Sequence of chain A:
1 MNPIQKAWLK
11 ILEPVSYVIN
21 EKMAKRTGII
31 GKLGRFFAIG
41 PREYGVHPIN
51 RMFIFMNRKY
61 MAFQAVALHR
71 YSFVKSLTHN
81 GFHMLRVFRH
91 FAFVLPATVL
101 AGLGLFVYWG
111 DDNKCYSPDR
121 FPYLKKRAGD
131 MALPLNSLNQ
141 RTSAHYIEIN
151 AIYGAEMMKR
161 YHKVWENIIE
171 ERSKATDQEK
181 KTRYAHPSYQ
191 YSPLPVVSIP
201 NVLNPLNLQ

The following describes two proteins that form a bound complex.

Interface contacts:
Residue L85 in chain A interacts with residue D221 in chain B (closest heavy-atom distance 3.0 Å).
Residue R70 in chain A is in contact with residue Y187 in chain B (closest heavy-atom distance 4.6 Å).
Residue F82 in chain A is in contact with residue D220 in chain B (closest heavy-atom distance 4.2 Å).
Residue F82 in chain A interacts with residue A219 in chain B (closest heavy-atom distance 4.0 Å).
Residue H69 in chain A contacts residue H185 in chain B (closest heavy-atom distance 3.1 Å).
Residue L85 in chain A interacts with residue K223 in chain B (closest heavy-atom distance 4.2 Å).
Residue A65 in chain A contacts residue H185 in chain B (closest heavy-atom distance 3.8 Å).
Residue R86 in chain A is in contact with residue D221 in chain B (closest heavy-atom distance 4.7 Å).
Residue H69 in chain A interacts with residue E183 in chain B (closest heavy-atom distance 4.2 Å).
Residue V66 in chain A is in contact with residue H185 in chain B (closest heavy-atom distance 3.5 Å).
Residue L85 in chain A interacts with residue C224 in chain B (closest heavy-atom distance 3.8 Å).
Residue H83 in chain A is in contact with residue A219 in chain B (closest heavy-atom distance 3.7 Å).
Residue L85 in chain A interacts with residue A225 in chain B (closest heavy-atom distance 4.1 Å).
Residue Y71 in chain A contacts residue H217 in chain B (closest heavy-atom distance 4.8 Å).
Residue V66 in chain A is in contact with residue Y187 in chain B (closest heavy-atom distance 5.0 Å).
Residue Y71 in chain A interacts with residue A219 in chain B (closest heavy-atom distance 3.6 Å).
Residue R70 in chain A contacts residue H185 in chain B (closest heavy-atom distance 3.9 Å).

Sequence of chain B:
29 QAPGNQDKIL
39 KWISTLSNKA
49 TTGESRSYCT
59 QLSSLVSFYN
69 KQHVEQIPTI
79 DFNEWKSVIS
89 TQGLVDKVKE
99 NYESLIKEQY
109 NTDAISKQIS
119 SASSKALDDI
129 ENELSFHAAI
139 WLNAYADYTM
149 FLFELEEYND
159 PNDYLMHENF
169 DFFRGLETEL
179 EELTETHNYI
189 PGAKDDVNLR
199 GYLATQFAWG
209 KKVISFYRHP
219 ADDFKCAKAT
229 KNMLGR